Residue-level contacts at the interface:
Residue K90 in chain A is in contact with residue Q3 in chain B (closest heavy-atom distance 3.8 Å).
Residue D101 in chain A interacts with residue F7 in chain B (closest heavy-atom distance 4.7 Å).
Residue K90 in chain A interacts with residue P4 in chain B (closest heavy-atom distance 3.8 Å).
Residue Y123 in chain A interacts with residue Q3 in chain B (closest heavy-atom distance 2.9 Å).
Residue M69 in chain A interacts with residue L2 in chain B (closest heavy-atom distance 3.5 Å).
Residue L180 in chain A interacts with residue Q3 in chain B (closest heavy-atom distance 3.4 Å).
Residue T97 in chain A is in contact with residue F7 in chain B (closest heavy-atom distance 3.9 Å).
Residue Y83 in chain A interacts with residue Y1 in chain B (closest heavy-atom distance 4.2 Å).
Residue W191 in chain A contacts residue Y1 in chain B (closest heavy-atom distance 3.3 Å).
Residue K170 in chain A is in contact with residue L8 in chain B (closest heavy-atom distance 3.6 Å).
Residue T167 in chain A is in contact with residue L8 in chain B (closest heavy-atom distance 4.9 Å).
Residue T97 in chain A is in contact with residue T6 in chain B (closest heavy-atom distance 2.7 Å).
Residue Y108 in chain A contacts residue L9 in chain B (closest heavy-atom distance 2.7 Å).
Residue Y183 in chain A contacts residue Y1 in chain B (closest heavy-atom distance 2.6 Å).
Residue E87 in chain A interacts with residue L2 in chain B (closest heavy-atom distance 3.0 Å).
Residue L105 in chain A interacts with residue L9 in chain B (closest heavy-atom distance 3.8 Å).
Residue V119 in chain A contacts residue L9 in chain B (closest heavy-atom distance 4.9 Å).
Residue M29 in chain A contacts residue Y1 in chain B (closest heavy-atom distance 4.0 Å).
Residue L180 in chain A interacts with residue F7 in chain B (closest heavy-atom distance 4.1 Å).
Residue V91 in chain A interacts with residue L2 in chain B (closest heavy-atom distance 3.5 Å).
Residue F57 in chain A contacts residue Y1 in chain B (closest heavy-atom distance 4.4 Å).
Residue T97 in chain A contacts residue L8 in chain B (closest heavy-atom distance 3.7 Å).
Residue Q179 in chain A is in contact with residue R5 in chain B (closest heavy-atom distance 2.8 Å).
Residue V100 in chain A contacts residue L8 in chain B (closest heavy-atom distance 3.8 Å).
Residue W171 in chain A interacts with residue L8 in chain B (closest heavy-atom distance 2.9 Å).
Residue Y195 in chain A interacts with residue Y1 in chain B (closest heavy-atom distance 2.7 Å).
Residue I148 in chain A contacts residue L9 in chain B (closest heavy-atom distance 4.3 Å).
Residue H138 in chain A contacts residue Q3 in chain B (closest heavy-atom distance 3.1 Å).
Residue D101 in chain A is in contact with residue L9 in chain B (closest heavy-atom distance 3.0 Å).
Residue D101 in chain A is in contact with residue L8 in chain B (closest heavy-atom distance 3.6 Å).
Residue K90 in chain A interacts with residue L2 in chain B (closest heavy-atom distance 2.8 Å).
Residue F33 in chain A contacts residue L2 in chain B (closest heavy-atom distance 3.7 Å).
Residue Y140 in chain A interacts with residue L9 in chain B (closest heavy-atom distance 3.6 Å).
Residue Y183 in chain A interacts with residue Q3 in chain B (closest heavy-atom distance 3.4 Å).
Residue K170 in chain A is in contact with residue L9 in chain B (closest heavy-atom distance 2.8 Å).
Residue W171 in chain A is in contact with residue F7 in chain B (closest heavy-atom distance 3.8 Å).
Residue T187 in chain A is in contact with residue Y1 in chain B (closest heavy-atom distance 3.4 Å).
Residue E87 in chain A interacts with residue Y1 in chain B (closest heavy-atom distance 3.4 Å).
Residue Y183 in chain A contacts residue P4 in chain B (closest heavy-atom distance 4.2 Å).
Residue L184 in chain A is in contact with residue Q3 in chain B (closest heavy-atom distance 4.5 Å).
Residue H94 in chain A contacts residue R5 in chain B (closest heavy-atom distance 4.7 Å).
Residue A93 in chain A contacts residue T6 in chain B (closest heavy-atom distance 4.3 Å).
Residue Y147 in chain A interacts with residue L9 in chain B (closest heavy-atom distance 4.0 Å).
Residue T167 in chain A contacts residue L9 in chain B (closest heavy-atom distance 2.9 Å).
Residue H94 in chain A is in contact with residue L2 in chain B (closest heavy-atom distance 4.2 Å).
Residue Y31 in chain A interacts with residue Y1 in chain B (closest heavy-atom distance 2.8 Å).
Residue H94 in chain A contacts residue T6 in chain B (closest heavy-atom distance 3.6 Å).
Residue Y31 in chain A contacts residue L2 in chain B (closest heavy-atom distance 3.6 Å).
Residue K90 in chain A contacts residue Y1 in chain B (closest heavy-atom distance 3.4 Å).
Residue T104 in chain A interacts with residue L9 in chain B (closest heavy-atom distance 3.4 Å).
Residue Y123 in chain A is in contact with residue L2 in chain B (closest heavy-atom distance 3.4 Å).
Residue W171 in chain A interacts with residue L9 in chain B (closest heavy-atom distance 3.6 Å).
Residue R121 in chain A interacts with residue F7 in chain B (closest heavy-atom distance 4.7 Å).
Residue H94 in chain A interacts with residue Q3 in chain B (closest heavy-atom distance 3.3 Å).
Residue Y183 in chain A is in contact with residue L2 in chain B (closest heavy-atom distance 3.9 Å).
Residue Y140 in chain A interacts with residue F7 in chain B (closest heavy-atom distance 3.8 Å).
Residue Q179 in chain A contacts residue F7 in chain B (closest heavy-atom distance 3.6 Å).
Residue V176 in chain A contacts residue F7 in chain B (closest heavy-atom distance 3.6 Å).
Residue R121 in chain A contacts residue T6 in chain B (closest heavy-atom distance 4.7 Å).
Residue R121 in chain A interacts with residue Q3 in chain B (closest heavy-atom distance 4.2 Å).

Sequence of chain A:
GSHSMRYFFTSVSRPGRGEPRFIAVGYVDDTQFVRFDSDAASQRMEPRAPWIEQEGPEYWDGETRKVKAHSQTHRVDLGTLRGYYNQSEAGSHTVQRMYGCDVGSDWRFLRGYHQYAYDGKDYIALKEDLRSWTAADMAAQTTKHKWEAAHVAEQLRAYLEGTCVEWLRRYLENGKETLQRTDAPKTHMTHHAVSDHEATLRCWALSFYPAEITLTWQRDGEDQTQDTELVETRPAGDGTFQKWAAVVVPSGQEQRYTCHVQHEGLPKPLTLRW

This data describes a binding interaction between two proteins.

Sequence of chain B:
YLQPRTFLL